Sequence of the second protein:
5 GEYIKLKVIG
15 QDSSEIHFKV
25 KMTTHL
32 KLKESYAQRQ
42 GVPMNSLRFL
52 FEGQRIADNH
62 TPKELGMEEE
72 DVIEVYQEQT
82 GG

Sequence of the first protein:
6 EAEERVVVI

The following describes two proteins that form a bound complex.

Contacts between the two chains:
Residue K9 in the second protein interacts with residue E9 in the first protein (closest heavy-atom distance 4.6 Å).
Residue Q41 in the second protein interacts with residue R10 in the first protein (closest heavy-atom distance 4.7 Å).
Residue R40 in the second protein is in contact with residue V12 in the first protein (closest heavy-atom distance 3.6 Å).
Residue S18 in the second protein contacts residue R10 in the first protein (closest heavy-atom distance 4.1 Å).
Residue K32 in the second protein interacts with residue I14 in the first protein (closest heavy-atom distance 3.6 Å).
Residue I20 in the second protein contacts residue V12 in the first protein (closest heavy-atom distance 4.1 Å).
Residue H21 in the second protein contacts residue R10 in the first protein (closest heavy-atom distance 2.9 Å).
Residue T28 in the second protein interacts with residue I14 in the first protein (closest heavy-atom distance 4.2 Å).
Residue I20 in the second protein contacts residue R10 in the first protein (closest heavy-atom distance 3.6 Å).
Residue K25 in the second protein contacts residue I14 in the first protein (closest heavy-atom distance 5.0 Å).
Residue K23 in the second protein is in contact with residue V12 in the first protein (closest heavy-atom distance 2.8 Å).
Residue H21 in the second protein interacts with residue E9 in the first protein (closest heavy-atom distance 4.5 Å).
Residue F22 in the second protein is in contact with residue V12 in the first protein (closest heavy-atom distance 3.1 Å).
Residue E19 in the second protein is in contact with residue R10 in the first protein (closest heavy-atom distance 3.1 Å).
Residue H21 in the second protein is in contact with residue V11 in the first protein (closest heavy-atom distance 3.3 Å).
Residue L33 in the second protein contacts residue I14 in the first protein (closest heavy-atom distance 4.2 Å).
Residue K23 in the second protein contacts residue I14 in the first protein (closest heavy-atom distance 2.9 Å).
Residue Y7 in the second protein is in contact with residue I14 in the first protein (closest heavy-atom distance 4.0 Å).
Residue K23 in the second protein interacts with residue V13 in the first protein (closest heavy-atom distance 3.7 Å).
Residue Y7 in the second protein is in contact with residue V13 in the first protein (closest heavy-atom distance 4.1 Å).
Residue H21 in the second protein is in contact with residue V12 in the first protein (closest heavy-atom distance 2.9 Å).
Residue F22 in the second protein contacts residue I14 in the first protein (closest heavy-atom distance 3.7 Å).
Residue S36 in the second protein contacts residue I14 in the first protein (closest heavy-atom distance 3.9 Å).
Residue V24 in the second protein interacts with residue I14 in the first protein (closest heavy-atom distance 3.8 Å).
Residue K9 in the second protein contacts residue V11 in the first protein (closest heavy-atom distance 4.6 Å).
Residue F22 in the second protein contacts residue V11 in the first protein (closest heavy-atom distance 5.0 Å).
Residue K23 in the second protein is in contact with residue V11 in the first protein (closest heavy-atom distance 4.0 Å).
Residue S36 in the second protein is in contact with residue V12 in the first protein (closest heavy-atom distance 3.8 Å).